Sequence of chain A:
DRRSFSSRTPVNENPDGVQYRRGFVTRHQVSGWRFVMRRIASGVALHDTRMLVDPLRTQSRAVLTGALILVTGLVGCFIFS

The following describes two proteins that form a bound complex.

Residue-level contacts at the interface:
Residue A456 in chain B is in contact with residue G74 in chain A (closest heavy-atom distance 3.7 Å).
Residue D378 in chain B is in contact with residue L54 in chain A (closest heavy-atom distance 4.2 Å).
Residue P299 in chain B contacts residue M45 in chain A (closest heavy-atom distance 4.0 Å).
Residue T452 in chain B interacts with residue T66 in chain A (closest heavy-atom distance 3.8 Å).
Residue D378 in chain B interacts with residue A53 in chain A (closest heavy-atom distance 3.3 Å).
Residue I301 in chain B interacts with residue Q37 in chain A (closest heavy-atom distance 3.1 Å).
Residue P299 in chain B interacts with residue W41 in chain A (closest heavy-atom distance 3.5 Å).
Residue S290 in chain B contacts residue V52 in chain A (closest heavy-atom distance 4.4 Å).
Residue P460 in chain B contacts residue I77 in chain A (closest heavy-atom distance 4.5 Å).
Residue D378 in chain B interacts with residue H55 in chain A (closest heavy-atom distance 3.8 Å).
Residue Q288 in chain B interacts with residue L64 in chain A (closest heavy-atom distance 4.3 Å).
Residue D455 in chain B contacts residue A70 in chain A (closest heavy-atom distance 4.2 Å).
Residue F469 in chain B contacts residue L78 in chain A (closest heavy-atom distance 4.4 Å).
Residue Q285 in chain B contacts residue S68 in chain A (closest heavy-atom distance 4.7 Å).
Residue A287 in chain B is in contact with residue L64 in chain A (closest heavy-atom distance 3.9 Å).
Residue R373 in chain B is in contact with residue Q67 in chain A (closest heavy-atom distance 4.2 Å).
Residue P299 in chain B is in contact with residue V44 in chain A (closest heavy-atom distance 3.8 Å).
Residue V376 in chain B interacts with residue P63 in chain A (closest heavy-atom distance 4.4 Å).
Residue I459 in chain B interacts with residue G74 in chain A (closest heavy-atom distance 3.7 Å).
Residue I459 in chain B interacts with residue L78 in chain A (closest heavy-atom distance 3.6 Å).
Residue V472 in chain B interacts with residue F86 in chain A (closest heavy-atom distance 3.8 Å).
Residue I459 in chain B is in contact with residue V71 in chain A (closest heavy-atom distance 3.2 Å).
Residue Q331 in chain B is in contact with residue V52 in chain A (closest heavy-atom distance 4.2 Å).
Residue Q328 in chain B interacts with residue V52 in chain A (closest heavy-atom distance 3.7 Å).
Residue L298 in chain B contacts residue M45 in chain A (closest heavy-atom distance 3.6 Å).
Residue F469 in chain B contacts residue L82 in chain A (closest heavy-atom distance 3.7 Å).
Residue A287 in chain B is in contact with residue V52 in chain A (closest heavy-atom distance 4.5 Å).
Residue A456 in chain B interacts with residue A70 in chain A (closest heavy-atom distance 4.1 Å).
Residue L298 in chain B interacts with residue W41 in chain A (closest heavy-atom distance 4.2 Å).
Residue W377 in chain B is in contact with residue A53 in chain A (closest heavy-atom distance 3.4 Å).
Residue Q288 in chain B contacts residue M45 in chain A (closest heavy-atom distance 4.5 Å).
Residue R375 in chain B is in contact with residue Q67 in chain A (closest heavy-atom distance 4.4 Å).
Residue Q288 in chain B interacts with residue R46 in chain A (closest heavy-atom distance 4.4 Å).
Residue V376 in chain B interacts with residue A53 in chain A (closest heavy-atom distance 3.8 Å).
Residue V376 in chain B contacts residue L54 in chain A (closest heavy-atom distance 3.7 Å).
Residue P304 in chain B interacts with residue T17 in chain A (closest heavy-atom distance 3.9 Å).
Residue P460 in chain B is in contact with residue L78 in chain A (closest heavy-atom distance 4.6 Å).
Residue D455 in chain B is in contact with residue Q67 in chain A (closest heavy-atom distance 3.9 Å).
Residue I301 in chain B is in contact with residue W41 in chain A (closest heavy-atom distance 3.2 Å).
Residue P460 in chain B interacts with residue G74 in chain A (closest heavy-atom distance 3.9 Å).
Residue V284 in chain B contacts residue V71 in chain A (closest heavy-atom distance 4.7 Å).
Residue V376 in chain B is in contact with residue L64 in chain A (closest heavy-atom distance 4.3 Å).
Residue S379 in chain B contacts residue H55 in chain A (closest heavy-atom distance 4.7 Å).
Residue A303 in chain B interacts with residue Q37 in chain A (closest heavy-atom distance 3.9 Å).
Residue I301 in chain B contacts residue G40 in chain A (closest heavy-atom distance 3.4 Å).
Residue S327 in chain B contacts residue V52 in chain A (closest heavy-atom distance 4.4 Å).
Residue A287 in chain B contacts residue A53 in chain A (closest heavy-atom distance 4.5 Å).
Residue F469 in chain B contacts residue G81 in chain A (closest heavy-atom distance 3.7 Å).
Residue A287 in chain B is in contact with residue A49 in chain A (closest heavy-atom distance 3.5 Å).
Residue I459 in chain B interacts with residue A75 in chain A (closest heavy-atom distance 3.5 Å).
Residue V472 in chain B contacts residue S89 in chain A (closest heavy-atom distance 4.7 Å).
Residue T452 in chain B is in contact with residue A70 in chain A (closest heavy-atom distance 4.3 Å).
Residue A291 in chain B is in contact with residue I48 in chain A (closest heavy-atom distance 4.4 Å).
Residue L280 in chain B contacts residue V71 in chain A (closest heavy-atom distance 4.5 Å).
Residue Q288 in chain B interacts with residue A49 in chain A (closest heavy-atom distance 3.3 Å).
Residue P304 in chain B is in contact with residue T34 in chain A (closest heavy-atom distance 4.3 Å).
Residue V472 in chain B is in contact with residue C85 in chain A (closest heavy-atom distance 3.9 Å).
Residue Q328 in chain B is in contact with residue H55 in chain A (closest heavy-atom distance 3.2 Å).
Residue P302 in chain B contacts residue Q37 in chain A (closest heavy-atom distance 4.2 Å).
Residue A463 in chain B is in contact with residue L78 in chain A (closest heavy-atom distance 4.0 Å).

Sequence of chain B:
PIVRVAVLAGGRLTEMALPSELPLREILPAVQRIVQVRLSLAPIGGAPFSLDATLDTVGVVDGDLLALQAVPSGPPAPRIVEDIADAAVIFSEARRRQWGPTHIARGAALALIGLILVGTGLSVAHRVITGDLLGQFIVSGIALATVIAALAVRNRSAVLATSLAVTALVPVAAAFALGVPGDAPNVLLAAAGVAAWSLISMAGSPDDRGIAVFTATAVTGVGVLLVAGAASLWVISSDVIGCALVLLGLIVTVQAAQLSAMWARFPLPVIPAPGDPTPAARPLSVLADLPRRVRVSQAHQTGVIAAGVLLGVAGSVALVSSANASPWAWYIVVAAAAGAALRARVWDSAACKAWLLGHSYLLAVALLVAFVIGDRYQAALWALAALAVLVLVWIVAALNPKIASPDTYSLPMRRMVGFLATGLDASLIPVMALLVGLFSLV